This data describes a binding interaction between two proteins.

Interface contacts:
Residue P369 in protein 1 interacts with residue A7 in protein 2 (closest heavy-atom distance 3.7 Å).
Residue Q630 in protein 1 interacts with residue A7 in protein 2 (closest heavy-atom distance 4.0 Å).
Residue Y351 in protein 1 interacts with residue A4 in protein 2 (closest heavy-atom distance 4.9 Å).
Residue Y351 in protein 1 contacts residue A5 in protein 2 (closest heavy-atom distance 3.6 Å).
Residue L366 in protein 1 is in contact with residue A7 in protein 2 (closest heavy-atom distance 4.7 Å).
Residue D371 in protein 1 contacts residue A5 in protein 2 (closest heavy-atom distance 2.8 Å).
Residue H320 in protein 1 contacts residue A2 in protein 2 (closest heavy-atom distance 2.6 Å).
Residue A283 in protein 1 contacts residue A2 in protein 2 (closest heavy-atom distance 4.0 Å).
Residue D371 in protein 1 contacts residue A6 in protein 2 (closest heavy-atom distance 4.4 Å).
Residue R374 in protein 1 interacts with residue A6 in protein 2 (closest heavy-atom distance 3.4 Å).
Residue R374 in protein 1 contacts residue A7 in protein 2 (closest heavy-atom distance 4.0 Å).
Residue Q143 in protein 1 is in contact with residue A1 in protein 2 (closest heavy-atom distance 4.6 Å).
Residue Q321 in protein 1 interacts with residue A3 in protein 2 (closest heavy-atom distance 3.5 Å).
Residue A283 in protein 1 interacts with residue A1 in protein 2 (closest heavy-atom distance 4.4 Å).
Residue V317 in protein 1 interacts with residue A2 in protein 2 (closest heavy-atom distance 4.9 Å).
Residue G370 in protein 1 is in contact with residue A7 in protein 2 (closest heavy-atom distance 3.5 Å).
Residue V317 in protein 1 is in contact with residue A3 in protein 2 (closest heavy-atom distance 3.2 Å).
Residue R313 in protein 1 contacts residue A4 in protein 2 (closest heavy-atom distance 5.0 Å).
Residue Q321 in protein 1 interacts with residue A1 in protein 2 (closest heavy-atom distance 4.5 Å).
Residue E343 in protein 1 interacts with residue A1 in protein 2 (closest heavy-atom distance 3.0 Å).
Residue P369 in protein 1 is in contact with residue A6 in protein 2 (closest heavy-atom distance 4.3 Å).
Residue Y409 in protein 1 contacts residue A2 in protein 2 (closest heavy-atom distance 4.2 Å).
Residue H320 in protein 1 interacts with residue A3 in protein 2 (closest heavy-atom distance 2.7 Å).
Residue E287 in protein 1 interacts with residue A2 in protein 2 (closest heavy-atom distance 4.5 Å).
Residue T316 in protein 1 contacts residue A4 in protein 2 (closest heavy-atom distance 3.8 Å).
Residue Q145 in protein 1 contacts residue A1 in protein 2 (closest heavy-atom distance 3.2 Å).
Residue E350 in protein 1 contacts residue A3 in protein 2 (closest heavy-atom distance 3.4 Å).
Residue E287 in protein 1 is in contact with residue A1 in protein 2 (closest heavy-atom distance 2.9 Å).
Residue D371 in protein 1 interacts with residue A4 in protein 2 (closest heavy-atom distance 4.6 Å).
Residue G370 in protein 1 is in contact with residue A5 in protein 2 (closest heavy-atom distance 2.8 Å).
Residue M286 in protein 1 contacts residue A2 in protein 2 (closest heavy-atom distance 4.5 Å).
Residue S347 in protein 1 contacts residue A4 in protein 2 (closest heavy-atom distance 4.3 Å).
Residue G370 in protein 1 is in contact with residue A6 in protein 2 (closest heavy-atom distance 2.6 Å).
Residue Y409 in protein 1 is in contact with residue A1 in protein 2 (closest heavy-atom distance 2.4 Å).
Residue E350 in protein 1 is in contact with residue A4 in protein 2 (closest heavy-atom distance 2.4 Å).
Residue A285 in protein 1 is in contact with residue A2 in protein 2 (closest heavy-atom distance 2.8 Å).
Residue Q321 in protein 1 contacts residue A2 in protein 2 (closest heavy-atom distance 2.6 Å).
Residue M286 in protein 1 contacts residue A1 in protein 2 (closest heavy-atom distance 3.4 Å).
Residue S347 in protein 1 interacts with residue A3 in protein 2 (closest heavy-atom distance 3.5 Å).
Residue S634 in protein 1 contacts residue A7 in protein 2 (closest heavy-atom distance 4.6 Å).
Residue H320 in protein 1 interacts with residue A1 in protein 2 (closest heavy-atom distance 4.4 Å).
Residue S410 in protein 1 contacts residue A5 in protein 2 (closest heavy-atom distance 4.1 Å).
Residue Q321 in protein 1 is in contact with residue A4 in protein 2 (closest heavy-atom distance 5.0 Å).
Residue A285 in protein 1 interacts with residue A1 in protein 2 (closest heavy-atom distance 2.9 Å).
Residue F404 in protein 1 is in contact with residue A1 in protein 2 (closest heavy-atom distance 4.5 Å).
Residue E350 in protein 1 interacts with residue A5 in protein 2 (closest heavy-atom distance 3.9 Å).
Residue Y626 in protein 1 is in contact with residue A7 in protein 2 (closest heavy-atom distance 4.0 Å).
Residue H320 in protein 1 contacts residue A4 in protein 2 (closest heavy-atom distance 3.5 Å).
Residue A285 in protein 1 is in contact with residue A3 in protein 2 (closest heavy-atom distance 5.0 Å).
Residue Y409 in protein 1 contacts residue A3 in protein 2 (closest heavy-atom distance 3.8 Å).
Residue E343 in protein 1 interacts with residue A2 in protein 2 (closest heavy-atom distance 4.8 Å).
Residue V317 in protein 1 is in contact with residue A4 in protein 2 (closest heavy-atom distance 4.2 Å).

Sequence of protein 2:
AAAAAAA

Sequence of protein 1:
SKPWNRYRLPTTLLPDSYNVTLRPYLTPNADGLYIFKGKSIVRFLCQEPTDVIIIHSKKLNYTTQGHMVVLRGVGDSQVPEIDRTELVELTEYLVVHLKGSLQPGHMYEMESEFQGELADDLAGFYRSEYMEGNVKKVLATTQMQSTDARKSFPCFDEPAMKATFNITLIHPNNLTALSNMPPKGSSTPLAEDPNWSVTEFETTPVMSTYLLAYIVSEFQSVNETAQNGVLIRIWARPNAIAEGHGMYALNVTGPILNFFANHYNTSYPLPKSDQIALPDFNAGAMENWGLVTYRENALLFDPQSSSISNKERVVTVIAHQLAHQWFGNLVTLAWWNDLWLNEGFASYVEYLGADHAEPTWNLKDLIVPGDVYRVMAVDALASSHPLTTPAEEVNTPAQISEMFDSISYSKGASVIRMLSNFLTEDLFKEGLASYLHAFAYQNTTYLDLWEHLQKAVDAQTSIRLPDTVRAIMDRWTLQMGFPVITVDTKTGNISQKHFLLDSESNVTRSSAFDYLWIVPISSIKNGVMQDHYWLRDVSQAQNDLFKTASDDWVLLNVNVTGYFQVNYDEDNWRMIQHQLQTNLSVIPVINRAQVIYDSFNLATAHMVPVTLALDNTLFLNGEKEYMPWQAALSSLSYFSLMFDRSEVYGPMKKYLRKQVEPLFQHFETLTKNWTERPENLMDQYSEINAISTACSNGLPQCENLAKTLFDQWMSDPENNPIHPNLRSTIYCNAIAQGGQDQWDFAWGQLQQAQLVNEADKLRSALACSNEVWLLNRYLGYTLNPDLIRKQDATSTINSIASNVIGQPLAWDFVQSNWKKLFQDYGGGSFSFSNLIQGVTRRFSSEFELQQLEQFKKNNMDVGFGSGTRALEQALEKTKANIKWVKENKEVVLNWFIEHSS